The following describes two proteins that form a bound complex.

Sequence of protein 1:
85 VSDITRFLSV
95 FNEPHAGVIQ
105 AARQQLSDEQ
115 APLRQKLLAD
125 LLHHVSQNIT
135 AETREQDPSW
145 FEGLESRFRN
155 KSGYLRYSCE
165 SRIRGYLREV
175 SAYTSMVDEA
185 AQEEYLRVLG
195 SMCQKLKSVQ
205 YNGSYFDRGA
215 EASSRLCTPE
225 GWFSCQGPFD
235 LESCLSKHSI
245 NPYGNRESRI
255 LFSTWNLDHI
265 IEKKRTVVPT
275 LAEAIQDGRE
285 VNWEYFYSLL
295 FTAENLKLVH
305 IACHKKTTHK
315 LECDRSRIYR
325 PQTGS

Sequence of protein 2:
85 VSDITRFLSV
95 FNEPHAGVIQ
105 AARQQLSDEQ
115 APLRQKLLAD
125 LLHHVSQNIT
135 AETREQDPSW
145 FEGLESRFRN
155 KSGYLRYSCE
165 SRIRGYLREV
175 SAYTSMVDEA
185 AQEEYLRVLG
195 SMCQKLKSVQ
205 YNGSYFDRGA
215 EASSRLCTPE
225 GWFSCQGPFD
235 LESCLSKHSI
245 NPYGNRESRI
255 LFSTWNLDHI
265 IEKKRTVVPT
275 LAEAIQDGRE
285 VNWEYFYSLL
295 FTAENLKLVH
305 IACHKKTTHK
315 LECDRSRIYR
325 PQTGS

Interface contacts:
Residue H242 in protein 1 interacts with residue E251 in protein 2 (closest heavy-atom distance 2.7 Å).
Residue P116 in protein 1 contacts residue W226 in protein 2 (closest heavy-atom distance 3.6 Å).
Residue I254 in protein 1 contacts residue I305 in protein 2 (closest heavy-atom distance 3.8 Å).
Residue L121 in protein 1 is in contact with residue H128 in protein 2 (closest heavy-atom distance 3.1 Å).
Residue I305 in protein 1 contacts residue T258 in protein 2 (closest heavy-atom distance 3.9 Å).
Residue L125 in protein 1 interacts with residue L92 in protein 2 (closest heavy-atom distance 3.8 Å).
Residue V85 in protein 1 is in contact with residue A105 in protein 2 (closest heavy-atom distance 3.6 Å).
Residue T89 in protein 1 is in contact with residue Q109 in protein 2 (closest heavy-atom distance 3.4 Å).
Residue K120 in protein 1 is in contact with residue S243 in protein 2 (closest heavy-atom distance 3.5 Å).
Residue F91 in protein 1 is in contact with residue F95 in protein 2 (closest heavy-atom distance 3.5 Å).
Residue L122 in protein 1 is in contact with residue L92 in protein 2 (closest heavy-atom distance 3.2 Å).
Residue F95 in protein 1 interacts with residue L121 in protein 2 (closest heavy-atom distance 3.8 Å).
Residue F91 in protein 1 is in contact with residue F91 in protein 2 (closest heavy-atom distance 3.0 Å).
Residue T258 in protein 1 is in contact with residue I305 in protein 2 (closest heavy-atom distance 3.9 Å).
Residue S243 in protein 1 contacts residue K120 in protein 2 (closest heavy-atom distance 3.5 Å).
Residue I88 in protein 1 is in contact with residue Q109 in protein 2 (closest heavy-atom distance 3.2 Å).
Residue A105 in protein 1 contacts residue V85 in protein 2 (closest heavy-atom distance 3.6 Å).
Residue I305 in protein 1 interacts with residue I254 in protein 2 (closest heavy-atom distance 3.8 Å).
Residue N96 in protein 1 interacts with residue R118 in protein 2 (closest heavy-atom distance 3.2 Å).
Residue L117 in protein 1 interacts with residue N96 in protein 2 (closest heavy-atom distance 3.2 Å).
Residue V85 in protein 1 interacts with residue G101 in protein 2 (closest heavy-atom distance 3.9 Å).
Residue H304 in protein 1 contacts residue E251 in protein 2 (closest heavy-atom distance 4.0 Å).
Residue W226 in protein 1 is in contact with residue K120 in protein 2 (closest heavy-atom distance 3.4 Å).
Residue A306 in protein 1 contacts residue E251 in protein 2 (closest heavy-atom distance 4.0 Å).
Residue L92 in protein 1 interacts with residue Q109 in protein 2 (closest heavy-atom distance 3.6 Å).
Residue K241 in protein 1 contacts residue S111 in protein 2 (closest heavy-atom distance 3.4 Å).
Residue F95 in protein 1 interacts with residue F91 in protein 2 (closest heavy-atom distance 3.5 Å).
Residue L121 in protein 1 is in contact with residue L92 in protein 2 (closest heavy-atom distance 3.8 Å).
Residue L92 in protein 1 interacts with residue L122 in protein 2 (closest heavy-atom distance 3.2 Å).
Residue V85 in protein 1 is in contact with residue V102 in protein 2 (closest heavy-atom distance 4.0 Å).
Residue W226 in protein 1 is in contact with residue L117 in protein 2 (closest heavy-atom distance 3.7 Å).
Residue H128 in protein 1 contacts residue L117 in protein 2 (closest heavy-atom distance 3.5 Å).
Residue E251 in protein 1 contacts residue H242 in protein 2 (closest heavy-atom distance 2.7 Å).
Residue R118 in protein 1 contacts residue N96 in protein 2 (closest heavy-atom distance 3.2 Å).
Residue L92 in protein 1 contacts residue L121 in protein 2 (closest heavy-atom distance 3.8 Å).
Residue Q109 in protein 1 is in contact with residue T89 in protein 2 (closest heavy-atom distance 3.4 Å).
Residue L110 in protein 1 is in contact with residue K241 in protein 2 (closest heavy-atom distance 3.0 Å).
Residue I88 in protein 1 interacts with residue L122 in protein 2 (closest heavy-atom distance 3.2 Å).
Residue Q109 in protein 1 is in contact with residue L92 in protein 2 (closest heavy-atom distance 3.6 Å).
Residue N96 in protein 1 contacts residue L117 in protein 2 (closest heavy-atom distance 3.2 Å).
Residue Q109 in protein 1 is in contact with residue I88 in protein 2 (closest heavy-atom distance 3.2 Å).
Residue E251 in protein 1 interacts with residue A306 in protein 2 (closest heavy-atom distance 4.0 Å).
Residue G101 in protein 1 contacts residue V85 in protein 2 (closest heavy-atom distance 3.9 Å).
Residue E251 in protein 1 contacts residue H304 in protein 2 (closest heavy-atom distance 4.0 Å).
Residue L122 in protein 1 is in contact with residue I88 in protein 2 (closest heavy-atom distance 3.2 Å).
Residue L92 in protein 1 is in contact with residue L125 in protein 2 (closest heavy-atom distance 3.8 Å).
Residue S111 in protein 1 interacts with residue K241 in protein 2 (closest heavy-atom distance 3.4 Å).
Residue I88 in protein 1 contacts residue F95 in protein 2 (closest heavy-atom distance 3.8 Å).
Residue R250 in protein 1 is in contact with residue A306 in protein 2 (closest heavy-atom distance 3.3 Å).
Residue K120 in protein 1 interacts with residue W226 in protein 2 (closest heavy-atom distance 3.4 Å).
Residue K241 in protein 1 contacts residue L110 in protein 2 (closest heavy-atom distance 3.0 Å).
Residue L117 in protein 1 contacts residue H128 in protein 2 (closest heavy-atom distance 3.5 Å).
Residue H128 in protein 1 is in contact with residue L121 in protein 2 (closest heavy-atom distance 3.1 Å).
Residue L121 in protein 1 is in contact with residue F95 in protein 2 (closest heavy-atom distance 3.8 Å).
Residue T258 in protein 1 contacts residue T258 in protein 2 (closest heavy-atom distance 3.4 Å).
Residue A306 in protein 1 contacts residue R250 in protein 2 (closest heavy-atom distance 3.3 Å).
Residue V102 in protein 1 interacts with residue V85 in protein 2 (closest heavy-atom distance 4.0 Å).
Residue L117 in protein 1 contacts residue W226 in protein 2 (closest heavy-atom distance 3.7 Å).
Residue F95 in protein 1 is in contact with residue I88 in protein 2 (closest heavy-atom distance 3.8 Å).
Residue W226 in protein 1 contacts residue P116 in protein 2 (closest heavy-atom distance 3.6 Å).